These two protein chains interact to form a complex.

Sequence of the first protein:
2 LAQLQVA

Contacts between the two chains:
Residue I141 in the second protein is in contact with residue Q6 in the first protein (closest heavy-atom distance 3.4 Å).
Residue G143 in the second protein interacts with residue A8 in the first protein (closest heavy-atom distance 3.6 Å).
Residue I52 in the second protein interacts with residue L5 in the first protein (closest heavy-atom distance 4.5 Å).
Residue N142 in the second protein is in contact with residue L5 in the first protein (closest heavy-atom distance 4.8 Å).
Residue N25 in the second protein interacts with residue A8 in the first protein (closest heavy-atom distance 3.5 Å).
Residue L167 in the second protein is in contact with residue A3 in the first protein (closest heavy-atom distance 4.3 Å).
Residue N142 in the second protein is in contact with residue A8 in the first protein (closest heavy-atom distance 4.5 Å).
Residue L28 in the second protein is in contact with residue Q6 in the first protein (closest heavy-atom distance 5.0 Å).
Residue E166 in the second protein is in contact with residue L5 in the first protein (closest heavy-atom distance 4.8 Å).
Residue P189 in the second protein interacts with residue L5 in the first protein (closest heavy-atom distance 4.0 Å).
Residue G143 in the second protein is in contact with residue Q6 in the first protein (closest heavy-atom distance 2.9 Å).
Residue M26 in the second protein contacts residue V7 in the first protein (closest heavy-atom distance 3.4 Å).
Residue L165 in the second protein is in contact with residue L5 in the first protein (closest heavy-atom distance 3.5 Å).
Residue T190 in the second protein is in contact with residue A3 in the first protein (closest heavy-atom distance 3.0 Å).
Residue A144 in the second protein interacts with residue Q6 in the first protein (closest heavy-atom distance 3.2 Å).
Residue E186 in the second protein interacts with residue L5 in the first protein (closest heavy-atom distance 4.9 Å).
Residue T190 in the second protein is in contact with residue L2 in the first protein (closest heavy-atom distance 4.0 Å).
Residue E166 in the second protein contacts residue Q4 in the first protein (closest heavy-atom distance 2.7 Å).
Residue E166 in the second protein is in contact with residue L2 in the first protein (closest heavy-atom distance 4.4 Å).
Residue N142 in the second protein interacts with residue Q6 in the first protein (closest heavy-atom distance 4.0 Å).
Residue A145 in the second protein interacts with residue V7 in the first protein (closest heavy-atom distance 3.9 Å).
Residue Q164 in the second protein contacts residue Q6 in the first protein (closest heavy-atom distance 3.2 Å).
Residue H42 in the second protein contacts residue L5 in the first protein (closest heavy-atom distance 3.8 Å).
Residue Q164 in the second protein interacts with residue L5 in the first protein (closest heavy-atom distance 3.6 Å).
Residue P189 in the second protein is in contact with residue A3 in the first protein (closest heavy-atom distance 3.6 Å).
Residue V43 in the second protein interacts with residue V7 in the first protein (closest heavy-atom distance 4.6 Å).
Residue L167 in the second protein interacts with residue Q4 in the first protein (closest heavy-atom distance 4.6 Å).
Residue Q188 in the second protein contacts residue A3 in the first protein (closest heavy-atom distance 3.5 Å).
Residue G168 in the second protein contacts residue Q4 in the first protein (closest heavy-atom distance 4.8 Å).
Residue L165 in the second protein is in contact with residue Q6 in the first protein (closest heavy-atom distance 3.7 Å).
Residue A145 in the second protein contacts residue Q6 in the first protein (closest heavy-atom distance 3.0 Å).
Residue A27 in the second protein interacts with residue A8 in the first protein (closest heavy-atom distance 2.5 Å).
Residue F140 in the second protein contacts residue Q6 in the first protein (closest heavy-atom distance 3.1 Å).
Residue G143 in the second protein is in contact with residue V7 in the first protein (closest heavy-atom distance 3.8 Å).
Residue D187 in the second protein is in contact with residue L5 in the first protein (closest heavy-atom distance 3.8 Å).
Residue H163 in the second protein contacts residue Q6 in the first protein (closest heavy-atom distance 2.9 Å).
Residue M26 in the second protein is in contact with residue A8 in the first protein (closest heavy-atom distance 3.4 Å).
Residue E166 in the second protein contacts residue A3 in the first protein (closest heavy-atom distance 3.6 Å).
Residue P189 in the second protein contacts residue L2 in the first protein (closest heavy-atom distance 4.3 Å).
Residue L191 in the second protein is in contact with residue A3 in the first protein (closest heavy-atom distance 4.7 Å).
Residue Q188 in the second protein contacts residue L5 in the first protein (closest heavy-atom distance 4.0 Å).
Residue G168 in the second protein contacts residue A3 in the first protein (closest heavy-atom distance 4.9 Å).
Residue L191 in the second protein contacts residue L2 in the first protein (closest heavy-atom distance 4.0 Å).
Residue L167 in the second protein is in contact with residue L2 in the first protein (closest heavy-atom distance 4.8 Å).
Residue H42 in the second protein contacts residue V7 in the first protein (closest heavy-atom distance 3.5 Å).
Residue Q192 in the second protein interacts with residue A3 in the first protein (closest heavy-atom distance 3.6 Å).
Residue Y54 in the second protein interacts with residue L5 in the first protein (closest heavy-atom distance 4.2 Å).
Residue N142 in the second protein is in contact with residue V7 in the first protein (closest heavy-atom distance 4.1 Å).
Residue L165 in the second protein contacts residue A3 in the first protein (closest heavy-atom distance 4.2 Å).
Residue Q164 in the second protein is in contact with residue Q4 in the first protein (closest heavy-atom distance 4.4 Å).
Residue A27 in the second protein contacts residue V7 in the first protein (closest heavy-atom distance 3.3 Å).
Residue L165 in the second protein interacts with residue Q4 in the first protein (closest heavy-atom distance 3.2 Å).
Residue H172 in the second protein interacts with residue Q6 in the first protein (closest heavy-atom distance 3.2 Å).
Residue H42 in the second protein interacts with residue Q6 in the first protein (closest heavy-atom distance 3.9 Å).
Residue G168 in the second protein contacts residue L2 in the first protein (closest heavy-atom distance 4.2 Å).
Residue L28 in the second protein interacts with residue A8 in the first protein (closest heavy-atom distance 4.7 Å).
Residue E166 in the second protein interacts with residue Q6 in the first protein (closest heavy-atom distance 3.1 Å).
Residue L28 in the second protein contacts residue V7 in the first protein (closest heavy-atom distance 4.0 Å).

Sequence of the second protein:
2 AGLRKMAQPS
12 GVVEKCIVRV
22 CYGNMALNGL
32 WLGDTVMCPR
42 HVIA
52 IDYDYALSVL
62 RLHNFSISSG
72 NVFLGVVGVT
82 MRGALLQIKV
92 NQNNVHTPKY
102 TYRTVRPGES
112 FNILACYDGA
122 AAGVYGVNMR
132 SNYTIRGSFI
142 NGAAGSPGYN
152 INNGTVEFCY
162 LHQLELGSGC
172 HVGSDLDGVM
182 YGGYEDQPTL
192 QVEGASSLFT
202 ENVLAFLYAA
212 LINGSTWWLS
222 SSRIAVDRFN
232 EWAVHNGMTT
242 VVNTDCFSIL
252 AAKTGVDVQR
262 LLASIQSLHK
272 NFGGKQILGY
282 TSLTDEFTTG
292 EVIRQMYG